Sequence of chain B:
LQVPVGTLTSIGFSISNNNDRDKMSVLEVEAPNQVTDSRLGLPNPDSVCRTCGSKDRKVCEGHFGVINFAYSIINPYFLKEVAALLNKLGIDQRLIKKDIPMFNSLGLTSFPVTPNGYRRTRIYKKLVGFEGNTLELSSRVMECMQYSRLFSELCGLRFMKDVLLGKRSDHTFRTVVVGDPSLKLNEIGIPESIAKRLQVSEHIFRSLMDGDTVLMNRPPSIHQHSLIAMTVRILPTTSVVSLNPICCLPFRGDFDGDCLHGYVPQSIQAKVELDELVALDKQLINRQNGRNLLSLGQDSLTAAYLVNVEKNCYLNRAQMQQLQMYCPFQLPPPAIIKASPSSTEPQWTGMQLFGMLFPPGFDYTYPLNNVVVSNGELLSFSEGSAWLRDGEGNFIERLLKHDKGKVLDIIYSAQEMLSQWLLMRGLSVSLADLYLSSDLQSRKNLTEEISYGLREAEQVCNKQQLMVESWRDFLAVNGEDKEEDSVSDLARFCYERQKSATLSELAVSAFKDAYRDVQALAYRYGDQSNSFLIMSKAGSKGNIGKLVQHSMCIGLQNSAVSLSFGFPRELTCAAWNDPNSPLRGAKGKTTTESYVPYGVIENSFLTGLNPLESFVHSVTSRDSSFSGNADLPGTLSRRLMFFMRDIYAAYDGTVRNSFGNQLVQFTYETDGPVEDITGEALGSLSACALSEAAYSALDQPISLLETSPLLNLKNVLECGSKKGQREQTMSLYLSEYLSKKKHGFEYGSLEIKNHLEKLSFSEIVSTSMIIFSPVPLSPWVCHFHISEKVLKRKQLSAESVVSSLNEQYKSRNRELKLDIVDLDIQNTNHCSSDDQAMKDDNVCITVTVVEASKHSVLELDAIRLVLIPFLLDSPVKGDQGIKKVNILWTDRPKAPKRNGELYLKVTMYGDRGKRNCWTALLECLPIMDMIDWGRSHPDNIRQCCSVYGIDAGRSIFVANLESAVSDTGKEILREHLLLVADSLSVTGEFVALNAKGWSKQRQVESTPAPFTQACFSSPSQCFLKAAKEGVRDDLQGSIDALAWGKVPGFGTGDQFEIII

Interface contacts:
Residue M544 in chain B contacts residue G117 in chain A (closest heavy-atom distance 3.7 Å).
Residue I530 in chain B contacts residue L66 in chain A (closest heavy-atom distance 4.6 Å).
Residue N505 in chain B interacts with residue K26 in chain A (closest heavy-atom distance 4.1 Å).
Residue I529 in chain B contacts residue H94 in chain A (closest heavy-atom distance 4.8 Å).
Residue K531 in chain B is in contact with residue M93 in chain A (closest heavy-atom distance 4.8 Å).
Residue I529 in chain B interacts with residue I92 in chain A (closest heavy-atom distance 4.2 Å).
Residue S533 in chain B contacts residue V49 in chain A (closest heavy-atom distance 3.8 Å).
Residue S573 in chain B contacts residue Y98 in chain A (closest heavy-atom distance 4.3 Å).
Residue P534 in chain B contacts residue Y50 in chain A (closest heavy-atom distance 4.2 Å).
Residue E503 in chain B is in contact with residue K26 in chain A (closest heavy-atom distance 4.7 Å).
Residue F574 in chain B contacts residue L120 in chain A (closest heavy-atom distance 4.7 Å).
Residue K531 in chain B interacts with residue I92 in chain A (closest heavy-atom distance 2.7 Å).
Residue A532 in chain B is in contact with residue V49 in chain A (closest heavy-atom distance 3.4 Å).
Residue Y507 in chain B is in contact with residue N46 in chain A (closest heavy-atom distance 3.5 Å).
Residue N505 in chain B interacts with residue D25 in chain A (closest heavy-atom distance 3.1 Å).
Residue A528 in chain B is in contact with residue M93 in chain A (closest heavy-atom distance 4.0 Å).
Residue N505 in chain B contacts residue N46 in chain A (closest heavy-atom distance 3.9 Å).
Residue I530 in chain B is in contact with residue M93 in chain A (closest heavy-atom distance 4.2 Å).
Residue L572 in chain B is in contact with residue L120 in chain A (closest heavy-atom distance 4.0 Å).
Residue A532 in chain B is in contact with residue Y91 in chain A (closest heavy-atom distance 3.7 Å).
Residue Q721 in chain B is in contact with residue K26 in chain A (closest heavy-atom distance 4.8 Å).
Residue I529 in chain B interacts with residue F116 in chain A (closest heavy-atom distance 4.6 Å).
Residue Y507 in chain B is in contact with residue V27 in chain A (closest heavy-atom distance 4.9 Å).
Residue A532 in chain B is in contact with residue I92 in chain A (closest heavy-atom distance 4.7 Å).
Residue A532 in chain B is in contact with residue E90 in chain A (closest heavy-atom distance 4.3 Å).
Residue I529 in chain B is in contact with residue M93 in chain A (closest heavy-atom distance 3.8 Å).
Residue S573 in chain B interacts with residue S115 in chain A (closest heavy-atom distance 4.7 Å).
Residue A528 in chain B contacts residue G117 in chain A (closest heavy-atom distance 4.4 Å).
Residue L572 in chain B is in contact with residue S115 in chain A (closest heavy-atom distance 2.6 Å).
Residue A528 in chain B interacts with residue H94 in chain A (closest heavy-atom distance 3.1 Å).
Residue P526 in chain B is in contact with residue H94 in chain A (closest heavy-atom distance 4.4 Å).
Residue K504 in chain B contacts residue G118 in chain A (closest heavy-atom distance 4.7 Å).
Residue P534 in chain B contacts residue E90 in chain A (closest heavy-atom distance 3.5 Å).
Residue E503 in chain B is in contact with residue V27 in chain A (closest heavy-atom distance 4.7 Å).
Residue L571 in chain B contacts residue G118 in chain A (closest heavy-atom distance 4.7 Å).
Residue Q545 in chain B is in contact with residue G117 in chain A (closest heavy-atom distance 4.0 Å).
Residue S573 in chain B is in contact with residue L120 in chain A (closest heavy-atom distance 3.8 Å).
Residue V565 in chain B interacts with residue Y98 in chain A (closest heavy-atom distance 4.5 Å).
Residue K504 in chain B contacts residue V27 in chain A (closest heavy-atom distance 3.3 Å).
Residue I530 in chain B interacts with residue I92 in chain A (closest heavy-atom distance 3.1 Å).
Residue K504 in chain B is in contact with residue L119 in chain A (closest heavy-atom distance 4.3 Å).
Residue A528 in chain B contacts residue F116 in chain A (closest heavy-atom distance 4.3 Å).
Residue S533 in chain B interacts with residue Y91 in chain A (closest heavy-atom distance 4.8 Å).
Residue T542 in chain B contacts residue F116 in chain A (closest heavy-atom distance 4.2 Å).
Residue K531 in chain B interacts with residue E90 in chain A (closest heavy-atom distance 3.8 Å).
Residue E570 in chain B interacts with residue R138 in chain A (closest heavy-atom distance 3.6 Å).
Residue L571 in chain B interacts with residue G117 in chain A (closest heavy-atom distance 4.7 Å).
Residue I530 in chain B is in contact with residue H94 in chain A (closest heavy-atom distance 4.4 Å).
Residue M544 in chain B contacts residue G118 in chain A (closest heavy-atom distance 3.7 Å).
Residue K531 in chain B is in contact with residue Y89 in chain A (closest heavy-atom distance 3.5 Å).
Residue Y507 in chain B is in contact with residue L119 in chain A (closest heavy-atom distance 3.5 Å).
Residue K531 in chain B contacts residue Y91 in chain A (closest heavy-atom distance 3.3 Å).
Residue S533 in chain B contacts residue E90 in chain A (closest heavy-atom distance 3.6 Å).
Residue L572 in chain B contacts residue G118 in chain A (closest heavy-atom distance 3.8 Å).
Residue I530 in chain B interacts with residue F140 in chain A (closest heavy-atom distance 4.2 Å).
Residue A532 in chain B interacts with residue Y50 in chain A (closest heavy-atom distance 3.7 Å).
Residue T542 in chain B contacts residue G117 in chain A (closest heavy-atom distance 2.9 Å).
Residue S533 in chain B interacts with residue Y50 in chain A (closest heavy-atom distance 4.9 Å).
Residue N505 in chain B is in contact with residue V27 in chain A (closest heavy-atom distance 4.4 Å).
Residue L572 in chain B is in contact with residue Y98 in chain A (closest heavy-atom distance 3.9 Å).

The following describes two proteins that form a bound complex.

Sequence of chain A:
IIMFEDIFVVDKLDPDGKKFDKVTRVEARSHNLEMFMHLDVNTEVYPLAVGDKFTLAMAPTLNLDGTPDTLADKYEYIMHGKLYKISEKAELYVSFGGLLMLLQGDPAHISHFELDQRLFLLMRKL